Sequence of the first protein:
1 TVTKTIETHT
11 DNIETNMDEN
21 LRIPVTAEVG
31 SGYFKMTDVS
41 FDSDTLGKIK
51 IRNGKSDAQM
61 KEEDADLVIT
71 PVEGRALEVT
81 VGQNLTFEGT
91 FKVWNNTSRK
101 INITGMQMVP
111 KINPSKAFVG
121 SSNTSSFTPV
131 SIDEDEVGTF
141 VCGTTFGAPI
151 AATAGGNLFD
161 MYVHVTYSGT

Sequence of the second protein:
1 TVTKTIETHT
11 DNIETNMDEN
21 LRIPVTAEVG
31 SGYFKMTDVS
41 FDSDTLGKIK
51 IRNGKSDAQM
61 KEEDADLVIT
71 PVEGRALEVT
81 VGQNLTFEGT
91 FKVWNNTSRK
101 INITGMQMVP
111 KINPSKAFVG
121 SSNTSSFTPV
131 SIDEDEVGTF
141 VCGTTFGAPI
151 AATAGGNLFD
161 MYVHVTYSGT

Interface contacts:
Residue D42 in the first protein is in contact with residue G169 in the second protein (closest heavy-atom distance 4.0 Å).
Residue F118 in the first protein contacts residue L77 in the second protein (closest heavy-atom distance 4.1 Å).
Residue K116 in the first protein is in contact with residue R75 in the second protein (closest heavy-atom distance 3.4 Å).
Residue I13 in the first protein contacts residue H9 in the second protein (closest heavy-atom distance 3.5 Å).
Residue V109 in the first protein is in contact with residue F127 in the second protein (closest heavy-atom distance 3.9 Å).
Residue I13 in the first protein interacts with residue N12 in the second protein (closest heavy-atom distance 3.7 Å).
Residue Y162 in the first protein interacts with residue P129 in the second protein (closest heavy-atom distance 3.0 Å).
Residue I112 in the first protein contacts residue F127 in the second protein (closest heavy-atom distance 4.2 Å).
Residue E19 in the first protein interacts with residue T170 in the second protein (closest heavy-atom distance 3.4 Å).
Residue F118 in the first protein interacts with residue S126 in the second protein (closest heavy-atom distance 3.0 Å).
Residue V119 in the first protein interacts with residue T124 in the second protein (closest heavy-atom distance 4.0 Å).
Residue I6 in the first protein interacts with residue H9 in the second protein (closest heavy-atom distance 3.5 Å).
Residue F118 in the first protein interacts with residue T124 in the second protein (closest heavy-atom distance 3.7 Å).
Residue S121 in the first protein contacts residue T124 in the second protein (closest heavy-atom distance 2.8 Å).
Residue T45 in the first protein is in contact with residue N16 in the second protein (closest heavy-atom distance 4.3 Å).
Residue I13 in the first protein is in contact with residue N16 in the second protein (closest heavy-atom distance 2.9 Å).
Residue G120 in the first protein is in contact with residue T124 in the second protein (closest heavy-atom distance 3.9 Å).
Residue D18 in the first protein interacts with residue D18 in the second protein (closest heavy-atom distance 2.2 Å).
Residue I6 in the first protein interacts with residue T5 in the second protein (closest heavy-atom distance 3.8 Å).
Residue D44 in the first protein is in contact with residue Y167 in the second protein (closest heavy-atom distance 3.9 Å).
Residue T45 in the first protein interacts with residue S168 in the second protein (closest heavy-atom distance 3.7 Å).
Residue I112 in the first protein is in contact with residue S126 in the second protein (closest heavy-atom distance 3.7 Å).
Residue S115 in the first protein contacts residue E78 in the second protein (closest heavy-atom distance 3.1 Å).
Residue S43 in the first protein is in contact with residue T170 in the second protein (closest heavy-atom distance 4.1 Å).
Residue V109 in the first protein interacts with residue S126 in the second protein (closest heavy-atom distance 3.8 Å).
Residue K116 in the first protein is in contact with residue A76 in the second protein (closest heavy-atom distance 3.3 Å).
Residue M17 in the first protein is in contact with residue N16 in the second protein (closest heavy-atom distance 3.5 Å).
Residue I112 in the first protein interacts with residue L77 in the second protein (closest heavy-atom distance 3.8 Å).
Residue K116 in the first protein contacts residue E78 in the second protein (closest heavy-atom distance 2.9 Å).
Residue H9 in the first protein contacts residue H9 in the second protein (closest heavy-atom distance 3.8 Å).
Residue F118 in the first protein interacts with residue G143 in the second protein (closest heavy-atom distance 4.2 Å).
Residue S122 in the first protein is in contact with residue T124 in the second protein (closest heavy-atom distance 4.1 Å).
Residue D44 in the first protein is in contact with residue S168 in the second protein (closest heavy-atom distance 2.1 Å).
Residue I13 in the first protein interacts with residue I13 in the second protein (closest heavy-atom distance 3.7 Å).
Residue I112 in the first protein interacts with residue T128 in the second protein (closest heavy-atom distance 3.8 Å).
Residue T10 in the first protein interacts with residue H9 in the second protein (closest heavy-atom distance 3.1 Å).
Residue F41 in the first protein is in contact with residue T170 in the second protein (closest heavy-atom distance 3.2 Å).
Residue P110 in the first protein contacts residue S126 in the second protein (closest heavy-atom distance 3.6 Å).
Residue F118 in the first protein contacts residue T144 in the second protein (closest heavy-atom distance 4.3 Å).
Residue P110 in the first protein contacts residue S125 in the second protein (closest heavy-atom distance 3.7 Å).
Residue F118 in the first protein is in contact with residue T145 in the second protein (closest heavy-atom distance 3.3 Å).
Residue S122 in the first protein contacts residue S122 in the second protein (closest heavy-atom distance 4.0 Å).
Residue D44 in the first protein is in contact with residue G169 in the second protein (closest heavy-atom distance 3.0 Å).
Residue E19 in the first protein is in contact with residue S168 in the second protein (closest heavy-atom distance 3.3 Å).
Residue N123 in the first protein interacts with residue T124 in the second protein (closest heavy-atom distance 3.9 Å).
Residue P110 in the first protein is in contact with residue T124 in the second protein (closest heavy-atom distance 4.0 Å).
Residue D44 in the first protein interacts with residue R99 in the second protein (closest heavy-atom distance 3.1 Å).
Residue S43 in the first protein is in contact with residue G169 in the second protein (closest heavy-atom distance 3.8 Å).
Residue D42 in the first protein interacts with residue T170 in the second protein (closest heavy-atom distance 3.2 Å).
Residue K116 in the first protein interacts with residue L77 in the second protein (closest heavy-atom distance 3.7 Å).
Residue Y162 in the first protein is in contact with residue F127 in the second protein (closest heavy-atom distance 3.3 Å).
Residue I6 in the first protein is in contact with residue V2 in the second protein (closest heavy-atom distance 3.6 Å).
Residue I112 in the first protein is in contact with residue V141 in the second protein (closest heavy-atom distance 4.1 Å).
Residue N16 in the first protein is in contact with residue N16 in the second protein (closest heavy-atom distance 3.5 Å).
Residue T45 in the first protein interacts with residue T15 in the second protein (closest heavy-atom distance 4.0 Å).
Residue V109 in the first protein interacts with residue S125 in the second protein (closest heavy-atom distance 3.9 Å).
Residue R22 in the first protein interacts with residue P129 in the second protein (closest heavy-atom distance 3.6 Å).
Residue N20 in the first protein is in contact with residue H164 in the second protein (closest heavy-atom distance 3.3 Å).
Residue G120 in the first protein is in contact with residue T145 in the second protein (closest heavy-atom distance 3.6 Å).
Residue Y162 in the first protein contacts residue T104 in the second protein (closest heavy-atom distance 3.7 Å).

This data describes a binding interaction between two proteins.